The following describes two proteins that form a bound complex.

Sequence of protein 1:
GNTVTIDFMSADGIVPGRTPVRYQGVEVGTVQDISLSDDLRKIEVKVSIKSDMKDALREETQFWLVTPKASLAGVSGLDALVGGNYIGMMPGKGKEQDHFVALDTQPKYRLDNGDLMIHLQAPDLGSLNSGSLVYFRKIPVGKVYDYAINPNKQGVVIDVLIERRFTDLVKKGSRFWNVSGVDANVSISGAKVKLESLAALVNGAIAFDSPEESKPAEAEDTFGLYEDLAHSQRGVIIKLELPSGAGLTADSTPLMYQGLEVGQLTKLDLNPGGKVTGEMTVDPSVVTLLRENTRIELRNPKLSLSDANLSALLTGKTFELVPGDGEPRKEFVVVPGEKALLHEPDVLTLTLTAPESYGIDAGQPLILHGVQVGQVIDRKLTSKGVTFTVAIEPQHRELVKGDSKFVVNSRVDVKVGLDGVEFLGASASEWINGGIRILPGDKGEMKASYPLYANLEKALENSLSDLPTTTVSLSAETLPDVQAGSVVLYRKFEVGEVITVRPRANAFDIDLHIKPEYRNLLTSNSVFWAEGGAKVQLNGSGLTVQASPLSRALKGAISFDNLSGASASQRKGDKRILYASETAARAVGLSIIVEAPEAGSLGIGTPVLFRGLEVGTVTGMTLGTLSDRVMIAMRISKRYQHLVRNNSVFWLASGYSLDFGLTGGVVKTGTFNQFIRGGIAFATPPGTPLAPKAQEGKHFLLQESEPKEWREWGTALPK

Sequence of protein 2:
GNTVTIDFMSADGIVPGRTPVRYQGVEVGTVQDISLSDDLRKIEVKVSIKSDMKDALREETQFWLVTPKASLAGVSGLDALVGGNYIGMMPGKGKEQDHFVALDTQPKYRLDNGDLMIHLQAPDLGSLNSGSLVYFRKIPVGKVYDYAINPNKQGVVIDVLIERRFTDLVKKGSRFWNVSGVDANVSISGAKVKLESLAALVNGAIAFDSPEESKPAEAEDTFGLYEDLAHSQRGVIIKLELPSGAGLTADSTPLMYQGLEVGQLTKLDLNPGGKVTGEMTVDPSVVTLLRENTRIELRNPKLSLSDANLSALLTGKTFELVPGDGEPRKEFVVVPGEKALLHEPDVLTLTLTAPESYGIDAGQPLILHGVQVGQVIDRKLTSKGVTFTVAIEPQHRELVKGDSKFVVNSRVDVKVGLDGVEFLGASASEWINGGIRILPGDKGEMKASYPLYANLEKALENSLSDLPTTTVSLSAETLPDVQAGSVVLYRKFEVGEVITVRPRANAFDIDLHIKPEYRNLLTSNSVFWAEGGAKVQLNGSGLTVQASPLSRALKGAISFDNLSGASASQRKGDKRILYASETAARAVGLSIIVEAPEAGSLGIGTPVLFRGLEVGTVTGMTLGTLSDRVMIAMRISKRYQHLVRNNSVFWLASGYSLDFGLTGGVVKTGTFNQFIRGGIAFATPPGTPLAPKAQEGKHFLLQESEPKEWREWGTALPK

Contacts between the two chains:
Residue R141 in protein 1 is in contact with residue Q158 in protein 2 (closest heavy-atom distance 2.8 Å).
Residue T673 in protein 1 interacts with residue G659 in protein 2 (closest heavy-atom distance 3.1 Å).
Residue F614 in protein 1 is in contact with residue L627 in protein 2 (closest heavy-atom distance 3.5 Å).
Residue L76 in protein 1 interacts with residue S80 in protein 2 (closest heavy-atom distance 3.2 Å).
Residue G616 in protein 1 interacts with residue A603 in protein 2 (closest heavy-atom distance 3.3 Å).
Residue A551 in protein 1 contacts residue K559 in protein 2 (closest heavy-atom distance 3.4 Å).
Residue Q262 in protein 1 is in contact with residue G278 in protein 2 (closest heavy-atom distance 2.7 Å).
Residue V30 in protein 1 contacts residue I47 in protein 2 (closest heavy-atom distance 3.5 Å).
Residue H373 in protein 1 contacts residue S361 in protein 2 (closest heavy-atom distance 3.1 Å).
Residue V197 in protein 1 interacts with residue D187 in protein 2 (closest heavy-atom distance 2.7 Å).
Residue V549 in protein 1 is in contact with residue A538 in protein 2 (closest heavy-atom distance 2.9 Å).
Residue A77 in protein 1 interacts with residue S80 in protein 2 (closest heavy-atom distance 2.8 Å).
Residue G29 in protein 1 is in contact with residue A15 in protein 2 (closest heavy-atom distance 3.0 Å).
Residue G374 in protein 1 is in contact with residue S361 in protein 2 (closest heavy-atom distance 3.2 Å).
Residue V549 in protein 1 is in contact with residue G537 in protein 2 (closest heavy-atom distance 3.1 Å).
Residue A551 in protein 1 contacts residue L558 in protein 2 (closest heavy-atom distance 3.5 Å).
Residue F497 in protein 1 interacts with residue F512 in protein 2 (closest heavy-atom distance 3.4 Å).
Residue S75 in protein 1 is in contact with residue G81 in protein 2 (closest heavy-atom distance 3.2 Å).
Residue R495 in protein 1 is in contact with residue F512 in protein 2 (closest heavy-atom distance 3.0 Å).
Residue R141 in protein 1 is in contact with residue K157 in protein 2 (closest heavy-atom distance 2.4 Å).
Residue F497 in protein 1 contacts residue P507 in protein 2 (closest heavy-atom distance 3.4 Å).
Residue V375 in protein 1 is in contact with residue L385 in protein 2 (closest heavy-atom distance 3.5 Å).
Residue K142 in protein 1 contacts residue D128 in protein 2 (closest heavy-atom distance 3.4 Å).
Residue R615 in protein 1 is in contact with residue S631 in protein 2 (closest heavy-atom distance 2.7 Å).
Residue L547 in protein 1 is in contact with residue K539 in protein 2 (closest heavy-atom distance 3.4 Å).
Residue L647 in protein 1 is in contact with residue S631 in protein 2 (closest heavy-atom distance 3.3 Å).
Residue H373 in protein 1 contacts residue V390 in protein 2 (closest heavy-atom distance 3.3 Å).
Residue R495 in protein 1 interacts with residue T482 in protein 2 (closest heavy-atom distance 3.2 Å).
Residue G263 in protein 1 is in contact with residue G249 in protein 2 (closest heavy-atom distance 3.0 Å).
Residue G718 in protein 1 interacts with residue D632 in protein 2 (closest heavy-atom distance 3.5 Å).
Residue N117 in protein 1 interacts with residue M13 in protein 2 (closest heavy-atom distance 3.4 Å).
Residue V549 in protein 1 is in contact with residue G536 in protein 2 (closest heavy-atom distance 3.5 Å).
Residue T675 in protein 1 is in contact with residue F679 in protein 2 (closest heavy-atom distance 3.1 Å).
Residue T675 in protein 1 contacts residue I680 in protein 2 (closest heavy-atom distance 3.2 Å).
Residue R615 in protein 1 contacts residue A603 in protein 2 (closest heavy-atom distance 2.4 Å).
Residue A195 in protein 1 contacts residue A188 in protein 2 (closest heavy-atom distance 3.0 Å).
Residue K142 in protein 1 contacts residue L129 in protein 2 (closest heavy-atom distance 3.4 Å).
Residue G674 in protein 1 interacts with residue S605 in protein 2 (closest heavy-atom distance 3.0 Å).
Residue R615 in protein 1 is in contact with residue P601 in protein 2 (closest heavy-atom distance 2.9 Å).
Residue F676 in protein 1 is in contact with residue S605 in protein 2 (closest heavy-atom distance 3.0 Å).
Residue L85 in protein 1 contacts residue G81 in protein 2 (closest heavy-atom distance 3.4 Å).
Residue Y522 in protein 1 contacts residue P507 in protein 2 (closest heavy-atom distance 3.5 Å).
Residue F614 in protein 1 contacts residue S631 in protein 2 (closest heavy-atom distance 3.5 Å).
Residue L547 in protein 1 contacts residue V540 in protein 2 (closest heavy-atom distance 3.4 Å).
Residue T548 in protein 1 is in contact with residue A538 in protein 2 (closest heavy-atom distance 3.5 Å).
Residue R141 in protein 1 is in contact with residue G159 in protein 2 (closest heavy-atom distance 2.8 Å).
Residue S75 in protein 1 contacts residue S80 in protein 2 (closest heavy-atom distance 3.0 Å).
Residue R141 in protein 1 interacts with residue L129 in protein 2 (closest heavy-atom distance 3.4 Å).
Residue R168 in protein 1 is in contact with residue D108 in protein 2 (closest heavy-atom distance 3.3 Å).
Residue V197 in protein 1 interacts with residue A188 in protein 2 (closest heavy-atom distance 3.5 Å).
Residue T673 in protein 1 is in contact with residue Y660 in protein 2 (closest heavy-atom distance 2.9 Å).
Residue E200 in protein 1 contacts residue S131 in protein 2 (closest heavy-atom distance 3.1 Å).
Residue I143 in protein 1 contacts residue I153 in protein 2 (closest heavy-atom distance 3.4 Å).
Residue T719 in protein 1 is in contact with residue D632 in protein 2 (closest heavy-atom distance 2.7 Å).
Residue L422 in protein 1 contacts residue L558 in protein 2 (closest heavy-atom distance 3.4 Å).
Residue R615 in protein 1 contacts residue E602 in protein 2 (closest heavy-atom distance 3.2 Å).
Residue L264 in protein 1 is in contact with residue L274 in protein 2 (closest heavy-atom distance 3.4 Å).
Residue D311 in protein 1 is in contact with residue N304 in protein 2 (closest heavy-atom distance 2.7 Å).
Residue R615 in protein 1 interacts with residue D632 in protein 2 (closest heavy-atom distance 2.8 Å).
Residue Q28 in protein 1 is in contact with residue R45 in protein 2 (closest heavy-atom distance 2.3 Å).